Sequence of protein 2:
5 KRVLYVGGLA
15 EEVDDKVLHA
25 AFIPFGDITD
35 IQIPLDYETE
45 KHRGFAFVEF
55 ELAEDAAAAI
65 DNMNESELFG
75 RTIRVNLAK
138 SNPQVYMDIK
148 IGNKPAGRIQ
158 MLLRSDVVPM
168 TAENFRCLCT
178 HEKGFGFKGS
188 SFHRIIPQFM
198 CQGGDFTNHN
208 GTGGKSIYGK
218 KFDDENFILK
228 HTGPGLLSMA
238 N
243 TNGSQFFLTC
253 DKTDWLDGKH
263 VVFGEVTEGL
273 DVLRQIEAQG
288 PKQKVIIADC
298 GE

Contacts between the two chains:
Residue L255 in protein 1 interacts with residue G74 in protein 2 (closest heavy-atom distance 5.0 Å).
Residue Q254 in protein 1 contacts residue E16 in protein 2 (closest heavy-atom distance 4.6 Å).
Residue L255 in protein 1 contacts residue F73 in protein 2 (closest heavy-atom distance 4.2 Å).
Residue Q254 in protein 1 interacts with residue F73 in protein 2 (closest heavy-atom distance 3.9 Å).

The following describes two proteins that form a bound complex.

Sequence of protein 1:
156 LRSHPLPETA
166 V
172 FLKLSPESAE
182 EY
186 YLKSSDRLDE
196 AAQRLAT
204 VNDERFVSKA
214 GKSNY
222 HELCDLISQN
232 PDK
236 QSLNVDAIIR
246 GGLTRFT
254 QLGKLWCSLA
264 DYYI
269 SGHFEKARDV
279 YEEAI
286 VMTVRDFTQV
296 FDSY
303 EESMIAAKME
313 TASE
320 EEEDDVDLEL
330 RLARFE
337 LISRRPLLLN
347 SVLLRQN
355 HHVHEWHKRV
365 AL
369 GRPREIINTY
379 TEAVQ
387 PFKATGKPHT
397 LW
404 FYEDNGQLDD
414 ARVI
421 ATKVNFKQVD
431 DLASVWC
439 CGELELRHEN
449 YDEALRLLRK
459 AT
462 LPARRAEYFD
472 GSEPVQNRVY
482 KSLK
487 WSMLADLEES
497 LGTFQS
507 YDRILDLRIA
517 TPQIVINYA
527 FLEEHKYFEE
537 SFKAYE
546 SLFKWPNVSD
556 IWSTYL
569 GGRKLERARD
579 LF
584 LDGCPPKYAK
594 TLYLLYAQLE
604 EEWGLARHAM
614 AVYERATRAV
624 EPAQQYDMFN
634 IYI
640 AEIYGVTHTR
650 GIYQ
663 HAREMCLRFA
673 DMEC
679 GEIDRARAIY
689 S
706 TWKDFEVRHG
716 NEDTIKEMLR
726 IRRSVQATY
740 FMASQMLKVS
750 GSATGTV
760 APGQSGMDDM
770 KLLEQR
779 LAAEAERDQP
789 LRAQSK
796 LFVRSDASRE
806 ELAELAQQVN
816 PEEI